Sequence of protein 1:
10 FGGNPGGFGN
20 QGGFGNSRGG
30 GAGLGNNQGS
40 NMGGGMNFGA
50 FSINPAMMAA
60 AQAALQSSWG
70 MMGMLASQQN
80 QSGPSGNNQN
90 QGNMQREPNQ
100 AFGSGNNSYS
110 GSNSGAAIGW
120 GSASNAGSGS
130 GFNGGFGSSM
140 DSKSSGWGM

Interface contacts:
Residue S81 in protein 2 contacts residue G82 in protein 1 (closest heavy-atom distance 2.9 Å).
Residue A125 in protein 2 is in contact with residue G126 in protein 1 (closest heavy-atom distance 2.9 Å).
Residue Q78 in protein 2 is in contact with residue Q78 in protein 1 (closest heavy-atom distance 2.6 Å).
Residue A125 in protein 2 interacts with residue N124 in protein 1 (closest heavy-atom distance 2.9 Å).
Residue L74 in protein 2 is in contact with residue M73 in protein 1 (closest heavy-atom distance 2.7 Å).
Residue N13 in protein 2 is in contact with residue N13 in protein 1 (closest heavy-atom distance 2.3 Å).
Residue G24 in protein 2 interacts with residue N25 in protein 1 (closest heavy-atom distance 2.9 Å).
Residue A63 in protein 2 is in contact with residue A62 in protein 1 (closest heavy-atom distance 2.9 Å).
Residue N79 in protein 2 interacts with residue Q80 in protein 1 (closest heavy-atom distance 2.9 Å).
Residue Q88 in protein 2 interacts with residue N87 in protein 1 (closest heavy-atom distance 2.9 Å).
Residue K142 in protein 2 contacts residue S141 in protein 1 (closest heavy-atom distance 2.9 Å).
Residue W119 in protein 2 is in contact with residue Q65 in protein 1 (closest heavy-atom distance 2.8 Å).
Residue G18 in protein 2 contacts residue F17 in protein 1 (closest heavy-atom distance 2.9 Å).
Residue G118 in protein 2 is in contact with residue I117 in protein 1 (closest heavy-atom distance 2.9 Å).
Residue S66 in protein 2 interacts with residue S66 in protein 1 (closest heavy-atom distance 2.9 Å).
Residue S81 in protein 2 interacts with residue Q80 in protein 1 (closest heavy-atom distance 2.9 Å).
Residue S39 in protein 2 interacts with residue G38 in protein 1 (closest heavy-atom distance 2.9 Å).
Residue A116 in protein 2 contacts residue I117 in protein 1 (closest heavy-atom distance 2.9 Å).
Residue N92 in protein 2 is in contact with residue N92 in protein 1 (closest heavy-atom distance 2.9 Å).
Residue F47 in protein 2 contacts residue N46 in protein 1 (closest heavy-atom distance 2.9 Å).
Residue G118 in protein 2 contacts residue S121 in protein 1 (closest heavy-atom distance 2.7 Å).
Residue S84 in protein 2 is in contact with residue P83 in protein 1 (closest heavy-atom distance 2.8 Å).
Residue S138 in protein 2 contacts residue M139 in protein 1 (closest heavy-atom distance 2.9 Å).
Residue Q77 in protein 2 interacts with residue S76 in protein 1 (closest heavy-atom distance 2.9 Å).
Residue S109 in protein 2 is in contact with residue Y108 in protein 1 (closest heavy-atom distance 2.9 Å).
Residue G24 in protein 2 interacts with residue F23 in protein 1 (closest heavy-atom distance 2.9 Å).
Residue S66 in protein 2 is in contact with residue S67 in protein 1 (closest heavy-atom distance 2.9 Å).
Residue Q88 in protein 2 is in contact with residue N89 in protein 1 (closest heavy-atom distance 2.9 Å).
Residue S123 in protein 2 is in contact with residue N124 in protein 1 (closest heavy-atom distance 2.9 Å).
Residue G43 in protein 2 is in contact with residue G42 in protein 1 (closest heavy-atom distance 2.8 Å).
Residue Q37 in protein 2 contacts residue N36 in protein 1 (closest heavy-atom distance 2.9 Å).
Residue Y108 in protein 2 is in contact with residue G85 in protein 1 (closest heavy-atom distance 2.3 Å).
Residue S113 in protein 2 contacts residue Q80 in protein 1 (closest heavy-atom distance 2.5 Å).
Residue N36 in protein 2 interacts with residue N36 in protein 1 (closest heavy-atom distance 2.9 Å).
Residue N53 in protein 2 interacts with residue N53 in protein 1 (closest heavy-atom distance 2.5 Å).
Residue M45 in protein 2 interacts with residue N40 in protein 1 (closest heavy-atom distance 2.8 Å).
Residue L33 in protein 2 interacts with residue L33 in protein 1 (closest heavy-atom distance 2.5 Å).
Residue N124 in protein 2 contacts residue N124 in protein 1 (closest heavy-atom distance 2.7 Å).
Residue N35 in protein 2 contacts residue N36 in protein 1 (closest heavy-atom distance 2.9 Å).
Residue G32 in protein 2 interacts with residue G30 in protein 1 (closest heavy-atom distance 2.6 Å).
Residue Q65 in protein 2 contacts residue L64 in protein 1 (closest heavy-atom distance 2.8 Å).
Residue A58 in protein 2 contacts residue M57 in protein 1 (closest heavy-atom distance 2.9 Å).
Residue Q37 in protein 2 interacts with residue G38 in protein 1 (closest heavy-atom distance 2.9 Å).
Residue G102 in protein 2 is in contact with residue F101 in protein 1 (closest heavy-atom distance 2.9 Å).
Residue W146 in protein 2 contacts residue G145 in protein 1 (closest heavy-atom distance 2.7 Å).
Residue G18 in protein 2 contacts residue N19 in protein 1 (closest heavy-atom distance 2.9 Å).
Residue M71 in protein 2 interacts with residue G72 in protein 1 (closest heavy-atom distance 2.6 Å).
Residue A75 in protein 2 contacts residue L74 in protein 1 (closest heavy-atom distance 2.7 Å).
Residue F23 in protein 2 contacts residue N25 in protein 1 (closest heavy-atom distance 2.8 Å).
Residue A125 in protein 2 contacts residue S111 in protein 1 (closest heavy-atom distance 2.5 Å).
Residue N86 in protein 2 is in contact with residue N87 in protein 1 (closest heavy-atom distance 2.9 Å).
Residue S111 in protein 2 is in contact with residue N112 in protein 1 (closest heavy-atom distance 2.9 Å).
Residue G11 in protein 2 is in contact with residue Q61 in protein 1 (closest heavy-atom distance 2.9 Å).
Residue G16 in protein 2 is in contact with residue F17 in protein 1 (closest heavy-atom distance 2.9 Å).
Residue A55 in protein 2 interacts with residue A55 in protein 1 (closest heavy-atom distance 2.9 Å).
Residue D140 in protein 2 interacts with residue M139 in protein 1 (closest heavy-atom distance 2.9 Å).
Residue N86 in protein 2 interacts with residue N86 in protein 1 (closest heavy-atom distance 2.9 Å).
Residue Q65 in protein 2 interacts with residue Q65 in protein 1 (closest heavy-atom distance 2.9 Å).
Residue F50 in protein 2 is in contact with residue A49 in protein 1 (closest heavy-atom distance 2.8 Å).
Residue I52 in protein 2 interacts with residue S51 in protein 1 (closest heavy-atom distance 2.9 Å).

The following describes two proteins that form a bound complex.

Sequence of protein 2:
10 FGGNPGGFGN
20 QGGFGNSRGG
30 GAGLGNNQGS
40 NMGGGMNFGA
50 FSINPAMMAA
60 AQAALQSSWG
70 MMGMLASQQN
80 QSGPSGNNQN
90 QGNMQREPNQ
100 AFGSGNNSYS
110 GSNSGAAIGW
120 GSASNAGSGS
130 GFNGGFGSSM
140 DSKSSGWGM